Sequence of the first protein:
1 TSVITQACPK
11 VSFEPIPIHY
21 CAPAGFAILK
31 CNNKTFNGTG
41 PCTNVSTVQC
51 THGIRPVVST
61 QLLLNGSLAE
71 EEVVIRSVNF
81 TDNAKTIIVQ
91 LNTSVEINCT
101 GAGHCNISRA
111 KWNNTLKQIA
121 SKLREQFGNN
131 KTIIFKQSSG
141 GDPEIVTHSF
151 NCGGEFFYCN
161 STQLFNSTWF

Sequence of the second protein:
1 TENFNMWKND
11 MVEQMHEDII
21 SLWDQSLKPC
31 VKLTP

The following describes two proteins that form a bound complex.

Residue-level contacts at the interface:
Residue S2 in the first protein interacts with residue P35 in the second protein (closest heavy-atom distance 3.7 Å).
Residue T51 in the first protein contacts residue D10 in the second protein (closest heavy-atom distance 3.8 Å).
Residue F13 in the first protein interacts with residue L27 in the second protein (closest heavy-atom distance 3.8 Å).
Residue Q6 in the first protein interacts with residue P29 in the second protein (closest heavy-atom distance 2.8 Å).
Residue P41 in the first protein contacts residue E2 in the second protein (closest heavy-atom distance 3.4 Å).
Residue T1 in the first protein is in contact with residue T34 in the second protein (closest heavy-atom distance 3.8 Å).
Residue N151 in the first protein interacts with residue L27 in the second protein (closest heavy-atom distance 3.9 Å).
Residue F13 in the first protein contacts residue S26 in the second protein (closest heavy-atom distance 3.4 Å).
Residue Q6 in the first protein contacts residue V31 in the second protein (closest heavy-atom distance 3.5 Å).
Residue C42 in the first protein contacts residue N3 in the second protein (closest heavy-atom distance 2.9 Å).
Residue I18 in the first protein is in contact with residue M15 in the second protein (closest heavy-atom distance 3.8 Å).
Residue F13 in the first protein interacts with residue W23 in the second protein (closest heavy-atom distance 3.2 Å).
Residue I4 in the first protein interacts with residue V31 in the second protein (closest heavy-atom distance 2.9 Å).
Residue F13 in the first protein is in contact with residue L22 in the second protein (closest heavy-atom distance 3.8 Å).
Residue I88 in the first protein interacts with residue W7 in the second protein (closest heavy-atom distance 3.4 Å).
Residue T39 in the first protein contacts residue M6 in the second protein (closest heavy-atom distance 3.6 Å).
Residue T1 in the first protein interacts with residue L33 in the second protein (closest heavy-atom distance 3.7 Å).
Residue Y20 in the first protein interacts with residue D18 in the second protein (closest heavy-atom distance 2.7 Å).
Residue P56 in the first protein interacts with residue I19 in the second protein (closest heavy-atom distance 3.5 Å).
Residue T39 in the first protein contacts residue W7 in the second protein (closest heavy-atom distance 3.7 Å).
Residue R76 in the first protein is in contact with residue W7 in the second protein (closest heavy-atom distance 3.3 Å).
Residue Q6 in the first protein is in contact with residue K28 in the second protein (closest heavy-atom distance 3.3 Å).
Residue L29 in the first protein interacts with residue N3 in the second protein (closest heavy-atom distance 3.8 Å).
Residue G40 in the first protein contacts residue N5 in the second protein (closest heavy-atom distance 3.3 Å).
Residue L29 in the first protein is in contact with residue N5 in the second protein (closest heavy-atom distance 4.0 Å).
Residue T86 in the first protein contacts residue W7 in the second protein (closest heavy-atom distance 4.1 Å).
Residue V45 in the first protein contacts residue T1 in the second protein (closest heavy-atom distance 3.7 Å).
Residue Y20 in the first protein interacts with residue M15 in the second protein (closest heavy-atom distance 3.6 Å).
Residue V45 in the first protein is in contact with residue E2 in the second protein (closest heavy-atom distance 3.9 Å).
Residue T43 in the first protein is in contact with residue T1 in the second protein (closest heavy-atom distance 2.8 Å).
Residue T1 in the first protein is in contact with residue P35 in the second protein (closest heavy-atom distance 3.3 Å).
Residue Q6 in the first protein contacts residue C30 in the second protein (closest heavy-atom distance 3.1 Å).
Residue C8 in the first protein is in contact with residue C30 in the second protein (closest heavy-atom distance 2.0 Å).
Residue I18 in the first protein contacts residue I19 in the second protein (closest heavy-atom distance 3.7 Å).
Residue S2 in the first protein interacts with residue K32 in the second protein (closest heavy-atom distance 3.3 Å).
Residue V3 in the first protein contacts residue V31 in the second protein (closest heavy-atom distance 3.6 Å).
Residue F156 in the first protein is in contact with residue W23 in the second protein (closest heavy-atom distance 3.6 Å).
Residue V78 in the first protein contacts residue W7 in the second protein (closest heavy-atom distance 3.2 Å).
Residue Y20 in the first protein contacts residue M11 in the second protein (closest heavy-atom distance 3.7 Å).
Residue T39 in the first protein interacts with residue F4 in the second protein (closest heavy-atom distance 3.8 Å).
Residue V3 in the first protein interacts with residue K32 in the second protein (closest heavy-atom distance 3.7 Å).
Residue Y20 in the first protein interacts with residue Q14 in the second protein (closest heavy-atom distance 3.7 Å).
Residue G38 in the first protein interacts with residue M6 in the second protein (closest heavy-atom distance 4.0 Å).
Residue C8 in the first protein is in contact with residue K28 in the second protein (closest heavy-atom distance 3.8 Å).
Residue I54 in the first protein is in contact with residue M15 in the second protein (closest heavy-atom distance 3.7 Å).
Residue T43 in the first protein is in contact with residue E2 in the second protein (closest heavy-atom distance 3.5 Å).
Residue S77 in the first protein interacts with residue W7 in the second protein (closest heavy-atom distance 3.3 Å).
Residue V11 in the first protein is in contact with residue S26 in the second protein (closest heavy-atom distance 3.8 Å).
Residue G38 in the first protein contacts residue N5 in the second protein (closest heavy-atom distance 4.0 Å).
Residue P41 in the first protein is in contact with residue N3 in the second protein (closest heavy-atom distance 3.3 Å).
Residue C42 in the first protein contacts residue E2 in the second protein (closest heavy-atom distance 3.5 Å).
Residue C8 in the first protein contacts residue P29 in the second protein (closest heavy-atom distance 2.8 Å).
Residue G154 in the first protein is in contact with residue L27 in the second protein (closest heavy-atom distance 3.8 Å).
Residue T39 in the first protein contacts residue N5 in the second protein (closest heavy-atom distance 3.6 Å).
Residue F36 in the first protein interacts with residue N5 in the second protein (closest heavy-atom distance 3.5 Å).
Residue G40 in the first protein contacts residue F4 in the second protein (closest heavy-atom distance 3.6 Å).
Residue P9 in the first protein is in contact with residue K28 in the second protein (closest heavy-atom distance 3.0 Å).
Residue S2 in the first protein interacts with residue L33 in the second protein (closest heavy-atom distance 3.0 Å).
Residue I4 in the first protein interacts with residue C30 in the second protein (closest heavy-atom distance 3.1 Å).
Residue V58 in the first protein is in contact with residue W23 in the second protein (closest heavy-atom distance 3.5 Å).